Interface contacts:
Residue E568 in the first protein contacts residue G608 in the second protein (closest heavy-atom distance 3.6 Å).
Residue N527 in the first protein is in contact with residue F595 in the second protein (closest heavy-atom distance 4.0 Å).
Residue P306 in the first protein contacts residue S599 in the second protein (closest heavy-atom distance 3.9 Å).
Residue N418 in the first protein contacts residue V606 in the second protein (closest heavy-atom distance 3.4 Å).
Residue W519 in the first protein contacts residue R594 in the second protein (closest heavy-atom distance 4.4 Å).
Residue D571 in the first protein contacts residue Q611 in the second protein (closest heavy-atom distance 4.0 Å).
Residue T582 in the first protein is in contact with residue S614 in the second protein (closest heavy-atom distance 3.7 Å).
Residue Y522 in the first protein contacts residue F595 in the second protein (closest heavy-atom distance 3.5 Å).
Residue I581 in the first protein is in contact with residue V612 in the second protein (closest heavy-atom distance 3.9 Å).
Residue T561 in the first protein is in contact with residue I601 in the second protein (closest heavy-atom distance 4.3 Å).
Residue L526 in the first protein contacts residue N598 in the second protein (closest heavy-atom distance 4.1 Å).
Residue V420 in the first protein contacts residue M605 in the second protein (closest heavy-atom distance 3.8 Å).
Residue V327 in the first protein is in contact with residue I601 in the second protein (closest heavy-atom distance 4.2 Å).
Residue M583 in the first protein contacts residue V612 in the second protein (closest heavy-atom distance 3.5 Å).
Residue I581 in the first protein interacts with residue H613 in the second protein (closest heavy-atom distance 3.1 Å).
Residue T561 in the first protein interacts with residue N604 in the second protein (closest heavy-atom distance 3.6 Å).
Residue Q422 in the first protein is in contact with residue I601 in the second protein (closest heavy-atom distance 3.9 Å).
Residue T305 in the first protein interacts with residue N598 in the second protein (closest heavy-atom distance 4.0 Å).
Residue N529 in the first protein interacts with residue Q593 in the second protein (closest heavy-atom distance 4.3 Å).
Residue A564 in the first protein is in contact with residue N604 in the second protein (closest heavy-atom distance 4.1 Å).
Residue F357 in the first protein interacts with residue Q609 in the second protein (closest heavy-atom distance 4.0 Å).
Residue R304 in the first protein interacts with residue G597 in the second protein (closest heavy-atom distance 3.7 Å).
Residue G523 in the first protein is in contact with residue F595 in the second protein (closest heavy-atom distance 3.6 Å).
Residue F357 in the first protein is in contact with residue A610 in the second protein (closest heavy-atom distance 3.5 Å).
Residue T360 in the first protein contacts residue Q609 in the second protein (closest heavy-atom distance 4.1 Å).
Residue R304 in the first protein is in contact with residue M596 in the second protein (closest heavy-atom distance 4.1 Å).
Residue H361 in the first protein contacts residue Q609 in the second protein (closest heavy-atom distance 3.1 Å).
Residue P528 in the first protein is in contact with residue F595 in the second protein (closest heavy-atom distance 4.4 Å).
Residue E568 in the first protein is in contact with residue V606 in the second protein (closest heavy-atom distance 3.6 Å).
Residue M583 in the first protein is in contact with residue S614 in the second protein (closest heavy-atom distance 3.8 Å).
Residue T582 in the first protein contacts residue H613 in the second protein (closest heavy-atom distance 3.7 Å).
Residue H361 in the first protein contacts residue A610 in the second protein (closest heavy-atom distance 4.0 Å).
Residue P419 in the first protein contacts residue V606 in the second protein (closest heavy-atom distance 4.3 Å).
Residue P419 in the first protein is in contact with residue M605 in the second protein (closest heavy-atom distance 4.3 Å).
Residue T360 in the first protein contacts residue A610 in the second protein (closest heavy-atom distance 3.6 Å).
Residue N563 in the first protein contacts residue N604 in the second protein (closest heavy-atom distance 3.8 Å).
Residue N516 in the first protein interacts with residue R594 in the second protein (closest heavy-atom distance 4.5 Å).
Residue V420 in the first protein interacts with residue N604 in the second protein (closest heavy-atom distance 4.2 Å).
Residue I581 in the first protein interacts with residue S614 in the second protein (closest heavy-atom distance 3.9 Å).
Residue N418 in the first protein contacts residue M605 in the second protein (closest heavy-atom distance 4.0 Å).
Residue L526 in the first protein contacts residue F595 in the second protein (closest heavy-atom distance 3.4 Å).
Residue W519 in the first protein interacts with residue F595 in the second protein (closest heavy-atom distance 2.4 Å).
Residue F357 in the first protein is in contact with residue V606 in the second protein (closest heavy-atom distance 3.7 Å).
Residue E568 in the first protein contacts residue S607 in the second protein (closest heavy-atom distance 3.0 Å).
Residue A575 in the first protein contacts residue Q611 in the second protein (closest heavy-atom distance 3.4 Å).
Residue Y522 in the first protein interacts with residue G597 in the second protein (closest heavy-atom distance 4.3 Å).
Residue F421 in the first protein interacts with residue V606 in the second protein (closest heavy-atom distance 3.9 Å).
Residue H361 in the first protein is in contact with residue V612 in the second protein (closest heavy-atom distance 3.6 Å).
Residue R358 in the first protein contacts residue V612 in the second protein (closest heavy-atom distance 4.3 Å).
Residue V420 in the first protein is in contact with residue I601 in the second protein (closest heavy-atom distance 3.9 Å).
Residue P306 in the first protein interacts with residue M596 in the second protein (closest heavy-atom distance 3.5 Å).
Residue P306 in the first protein contacts residue N598 in the second protein (closest heavy-atom distance 3.2 Å).
Residue V327 in the first protein contacts residue M605 in the second protein (closest heavy-atom distance 3.3 Å).
Residue P306 in the first protein is in contact with residue G597 in the second protein (closest heavy-atom distance 3.7 Å).
Residue R358 in the first protein is in contact with residue A610 in the second protein (closest heavy-atom distance 4.0 Å).
Residue A564 in the first protein contacts residue M605 in the second protein (closest heavy-atom distance 3.6 Å).
Residue Q580 in the first protein contacts residue H613 in the second protein (closest heavy-atom distance 3.7 Å).
Residue Y562 in the first protein contacts residue N604 in the second protein (closest heavy-atom distance 4.1 Å).
Residue R304 in the first protein interacts with residue N598 in the second protein (closest heavy-atom distance 3.6 Å).
Residue W519 in the first protein is in contact with residue M596 in the second protein (closest heavy-atom distance 3.0 Å).

Sequence of the first protein:
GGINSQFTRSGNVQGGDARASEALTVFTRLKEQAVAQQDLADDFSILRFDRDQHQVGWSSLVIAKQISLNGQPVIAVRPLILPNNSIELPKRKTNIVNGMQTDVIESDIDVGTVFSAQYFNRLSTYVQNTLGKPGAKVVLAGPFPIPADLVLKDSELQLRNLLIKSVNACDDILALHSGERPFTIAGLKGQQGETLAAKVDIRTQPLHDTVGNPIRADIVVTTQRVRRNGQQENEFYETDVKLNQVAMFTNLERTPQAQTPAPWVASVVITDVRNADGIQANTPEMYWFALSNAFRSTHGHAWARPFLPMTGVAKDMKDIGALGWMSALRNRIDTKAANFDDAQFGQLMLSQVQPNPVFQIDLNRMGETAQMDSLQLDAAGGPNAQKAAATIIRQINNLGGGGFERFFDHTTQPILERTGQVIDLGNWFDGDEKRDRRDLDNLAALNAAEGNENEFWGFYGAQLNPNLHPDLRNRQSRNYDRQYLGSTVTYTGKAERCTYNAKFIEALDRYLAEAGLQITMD

The following describes two proteins that form a bound complex.

Sequence of the second protein:
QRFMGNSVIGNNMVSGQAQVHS